This data describes a binding interaction between two proteins.

Sequence of the first protein:
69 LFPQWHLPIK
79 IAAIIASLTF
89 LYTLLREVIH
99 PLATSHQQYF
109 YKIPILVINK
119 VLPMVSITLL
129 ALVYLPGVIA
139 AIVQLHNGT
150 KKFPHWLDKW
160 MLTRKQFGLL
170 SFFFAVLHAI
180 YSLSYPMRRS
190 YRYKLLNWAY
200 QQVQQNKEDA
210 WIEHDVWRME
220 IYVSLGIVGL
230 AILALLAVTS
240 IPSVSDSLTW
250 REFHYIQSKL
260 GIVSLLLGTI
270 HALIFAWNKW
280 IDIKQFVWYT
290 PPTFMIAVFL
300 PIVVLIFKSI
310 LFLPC

Sequence of the second protein:
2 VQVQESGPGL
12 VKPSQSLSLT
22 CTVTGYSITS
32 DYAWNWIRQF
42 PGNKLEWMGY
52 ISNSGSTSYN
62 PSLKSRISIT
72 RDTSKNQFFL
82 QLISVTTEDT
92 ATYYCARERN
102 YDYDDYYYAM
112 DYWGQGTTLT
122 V

Contacts between the two chains:
Residue K283 in the first protein interacts with residue D106 in the second protein (closest heavy-atom distance 4.7 Å).
Residue K206 in the first protein interacts with residue S57 in the second protein (closest heavy-atom distance 3.7 Å).
Residue Q200 in the first protein interacts with residue Y102 in the second protein (closest heavy-atom distance 2.4 Å).
Residue W197 in the first protein contacts residue Y107 in the second protein (closest heavy-atom distance 4.0 Å).
Residue Q203 in the first protein is in contact with residue Y108 in the second protein (closest heavy-atom distance 4.6 Å).
Residue Q204 in the first protein contacts residue Y51 in the second protein (closest heavy-atom distance 3.2 Å).
Residue Q204 in the first protein is in contact with residue T58 in the second protein (closest heavy-atom distance 4.0 Å).
Residue A209 in the first protein is in contact with residue Y104 in the second protein (closest heavy-atom distance 3.6 Å).
Residue W197 in the first protein is in contact with residue Y102 in the second protein (closest heavy-atom distance 3.4 Å).
Residue N196 in the first protein contacts residue Y107 in the second protein (closest heavy-atom distance 4.9 Å).
Residue E207 in the first protein interacts with residue S57 in the second protein (closest heavy-atom distance 3.5 Å).
Residue K206 in the first protein contacts residue Y104 in the second protein (closest heavy-atom distance 3.7 Å).
Residue Q204 in the first protein is in contact with residue S59 in the second protein (closest heavy-atom distance 4.3 Å).
Residue W197 in the first protein contacts residue Y104 in the second protein (closest heavy-atom distance 3.5 Å).
Residue Q204 in the first protein is in contact with residue Y102 in the second protein (closest heavy-atom distance 3.7 Å).
Residue I211 in the first protein is in contact with residue Y104 in the second protein (closest heavy-atom distance 4.2 Å).
Residue N205 in the first protein is in contact with residue T58 in the second protein (closest heavy-atom distance 3.1 Å).
Residue N205 in the first protein contacts residue S59 in the second protein (closest heavy-atom distance 3.9 Å).
Residue Q200 in the first protein is in contact with residue Y108 in the second protein (closest heavy-atom distance 3.5 Å).
Residue Q200 in the first protein is in contact with residue Y107 in the second protein (closest heavy-atom distance 3.5 Å).
Residue K206 in the first protein contacts residue Y102 in the second protein (closest heavy-atom distance 4.0 Å).
Residue Q204 in the first protein is in contact with residue Y108 in the second protein (closest heavy-atom distance 3.3 Å).
Residue N205 in the first protein interacts with residue S57 in the second protein (closest heavy-atom distance 3.2 Å).
Residue Q203 in the first protein is in contact with residue S59 in the second protein (closest heavy-atom distance 3.5 Å).
Residue Q204 in the first protein interacts with residue S57 in the second protein (closest heavy-atom distance 4.2 Å).